This data describes a binding interaction between two proteins.

Sequence of the second protein:
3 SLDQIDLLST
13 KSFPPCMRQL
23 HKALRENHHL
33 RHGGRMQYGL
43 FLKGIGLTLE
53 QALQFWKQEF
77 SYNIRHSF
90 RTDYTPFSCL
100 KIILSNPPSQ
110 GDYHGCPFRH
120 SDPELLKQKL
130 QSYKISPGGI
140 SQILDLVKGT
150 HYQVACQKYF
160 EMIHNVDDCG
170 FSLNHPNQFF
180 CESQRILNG

Sequence of the first protein:
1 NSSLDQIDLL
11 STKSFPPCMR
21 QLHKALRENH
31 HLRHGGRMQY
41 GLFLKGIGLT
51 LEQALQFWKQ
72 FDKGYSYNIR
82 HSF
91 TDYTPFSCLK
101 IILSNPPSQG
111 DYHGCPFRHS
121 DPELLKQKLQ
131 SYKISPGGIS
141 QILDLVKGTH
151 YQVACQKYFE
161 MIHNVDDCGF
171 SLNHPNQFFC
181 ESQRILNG

Residue-level contacts at the interface:
Residue S77 in the first protein is in contact with residue E52 in the second protein (closest heavy-atom distance 4.0 Å).
Residue M38 in the first protein is in contact with residue W58 in the second protein (closest heavy-atom distance 3.6 Å).
Residue L51 in the first protein is in contact with residue F57 in the second protein (closest heavy-atom distance 3.3 Å).
Residue N1 in the first protein is in contact with residue R81 in the second protein (closest heavy-atom distance 3.3 Å).
Residue S3 in the first protein interacts with residue F84 in the second protein (closest heavy-atom distance 3.7 Å).
Residue R37 in the first protein is in contact with residue E61 in the second protein (closest heavy-atom distance 4.2 Å).
Residue R37 in the first protein interacts with residue F57 in the second protein (closest heavy-atom distance 2.8 Å).
Residue T91 in the first protein is in contact with residue W58 in the second protein (closest heavy-atom distance 4.1 Å).
Residue F57 in the first protein contacts residue K45 in the second protein (closest heavy-atom distance 3.8 Å).
Residue H30 in the first protein contacts residue R90 in the second protein (closest heavy-atom distance 3.5 Å).
Residue W58 in the first protein is in contact with residue M38 in the second protein (closest heavy-atom distance 3.7 Å).
Residue N1 in the first protein is in contact with residue F84 in the second protein (closest heavy-atom distance 3.8 Å).
Residue Q56 in the first protein is in contact with residue Y93 in the second protein (closest heavy-atom distance 3.9 Å).
Residue W58 in the first protein contacts residue Y93 in the second protein (closest heavy-atom distance 3.0 Å).
Residue Q53 in the first protein interacts with residue A54 in the second protein (closest heavy-atom distance 3.9 Å).
Residue Y76 in the first protein interacts with residue E61 in the second protein (closest heavy-atom distance 3.5 Å).
Residue A54 in the first protein contacts residue Q53 in the second protein (closest heavy-atom distance 3.1 Å).
Residue Y76 in the first protein interacts with residue L55 in the second protein (closest heavy-atom distance 3.5 Å).
Residue S77 in the first protein is in contact with residue R90 in the second protein (closest heavy-atom distance 4.1 Å).
Residue Q60 in the first protein is in contact with residue H34 in the second protein (closest heavy-atom distance 3.4 Å).
Residue H34 in the first protein is in contact with residue W58 in the second protein (closest heavy-atom distance 2.8 Å).
Residue L55 in the first protein interacts with residue E52 in the second protein (closest heavy-atom distance 3.3 Å).
Residue A54 in the first protein interacts with residue E52 in the second protein (closest heavy-atom distance 3.5 Å).
Residue N1 in the first protein interacts with residue H82 in the second protein (closest heavy-atom distance 3.1 Å).
Residue F57 in the first protein is in contact with residue M38 in the second protein (closest heavy-atom distance 4.0 Å).
Residue F57 in the first protein interacts with residue G41 in the second protein (closest heavy-atom distance 3.5 Å).
Residue D73 in the first protein is in contact with residue R90 in the second protein (closest heavy-atom distance 2.8 Å).
Residue L55 in the first protein interacts with residue Q53 in the second protein (closest heavy-atom distance 2.7 Å).
Residue Q53 in the first protein interacts with residue L55 in the second protein (closest heavy-atom distance 2.8 Å).
Residue F57 in the first protein contacts residue L51 in the second protein (closest heavy-atom distance 3.4 Å).
Residue E52 in the first protein contacts residue E52 in the second protein (closest heavy-atom distance 4.3 Å).
Residue Q56 in the first protein contacts residue L51 in the second protein (closest heavy-atom distance 4.3 Å).
Residue R37 in the first protein contacts residue K59 in the second protein (closest heavy-atom distance 2.9 Å).
Residue Q56 in the first protein interacts with residue T50 in the second protein (closest heavy-atom distance 3.7 Å).
Residue W58 in the first protein contacts residue T91 in the second protein (closest heavy-atom distance 3.9 Å).
Residue Y93 in the first protein interacts with residue W58 in the second protein (closest heavy-atom distance 3.8 Å).
Residue S77 in the first protein is in contact with residue R81 in the second protein (closest heavy-atom distance 3.3 Å).
Residue S2 in the first protein contacts residue F84 in the second protein (closest heavy-atom distance 3.5 Å).
Residue K59 in the first protein is in contact with residue R37 in the second protein (closest heavy-atom distance 2.9 Å).
Residue L55 in the first protein interacts with residue L55 in the second protein (closest heavy-atom distance 4.0 Å).
Residue H34 in the first protein interacts with residue Q60 in the second protein (closest heavy-atom distance 3.7 Å).
Residue N79 in the first protein interacts with residue F84 in the second protein (closest heavy-atom distance 3.9 Å).
Residue F57 in the first protein contacts residue L42 in the second protein (closest heavy-atom distance 3.7 Å).
Residue H34 in the first protein interacts with residue F57 in the second protein (closest heavy-atom distance 4.0 Å).
Residue Y76 in the first protein is in contact with residue R90 in the second protein (closest heavy-atom distance 2.6 Å).
Residue W58 in the first protein interacts with residue R90 in the second protein (closest heavy-atom distance 4.0 Å).
Residue F57 in the first protein interacts with residue Y93 in the second protein (closest heavy-atom distance 4.1 Å).
Residue Q56 in the first protein contacts residue R81 in the second protein (closest heavy-atom distance 4.0 Å).
Residue Q53 in the first protein interacts with residue F57 in the second protein (closest heavy-atom distance 3.4 Å).
Residue F57 in the first protein is in contact with residue R37 in the second protein (closest heavy-atom distance 3.0 Å).
Residue G41 in the first protein is in contact with residue F57 in the second protein (closest heavy-atom distance 3.9 Å).
Residue Q60 in the first protein contacts residue R37 in the second protein (closest heavy-atom distance 3.8 Å).
Residue Q53 in the first protein contacts residue Q56 in the second protein (closest heavy-atom distance 3.9 Å).
Residue E52 in the first protein is in contact with residue A54 in the second protein (closest heavy-atom distance 4.0 Å).
Residue Q56 in the first protein interacts with residue E52 in the second protein (closest heavy-atom distance 2.8 Å).
Residue W58 in the first protein is in contact with residue H34 in the second protein (closest heavy-atom distance 3.1 Å).
Residue N79 in the first protein contacts residue E52 in the second protein (closest heavy-atom distance 3.8 Å).
Residue A54 in the first protein contacts residue L55 in the second protein (closest heavy-atom distance 4.2 Å).
Residue R37 in the first protein is in contact with residue Q60 in the second protein (closest heavy-atom distance 4.0 Å).
Residue H34 in the first protein contacts residue K59 in the second protein (closest heavy-atom distance 3.8 Å).